Sequence of chain A:
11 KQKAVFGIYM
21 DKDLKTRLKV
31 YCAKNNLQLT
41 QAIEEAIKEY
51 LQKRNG

The following describes two proteins that form a bound complex.

Sequence of chain B:
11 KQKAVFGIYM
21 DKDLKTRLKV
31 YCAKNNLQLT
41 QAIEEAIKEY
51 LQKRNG

Contacts between the two chains:
Residue I43 in chain A contacts residue F16 in chain B (closest heavy-atom distance 3.4 Å).
Residue E44 in chain A is in contact with residue M20 in chain B (closest heavy-atom distance 3.3 Å).
Residue K53 in chain A interacts with residue E49 in chain B (closest heavy-atom distance 2.6 Å).
Residue F16 in chain A interacts with residue K25 in chain B (closest heavy-atom distance 3.5 Å).
Residue L28 in chain A is in contact with residue I47 in chain B (closest heavy-atom distance 3.2 Å).
Residue G56 in chain A interacts with residue R27 in chain B (closest heavy-atom distance 2.9 Å).
Residue Y50 in chain A is in contact with residue Y31 in chain B (closest heavy-atom distance 3.1 Å).
Residue M20 in chain A interacts with residue E44 in chain B (closest heavy-atom distance 3.3 Å).
Residue R54 in chain A is in contact with residue Y31 in chain B (closest heavy-atom distance 3.3 Å).
Residue V15 in chain A is in contact with residue I18 in chain B (closest heavy-atom distance 3.2 Å).
Residue T40 in chain A is in contact with residue I18 in chain B (closest heavy-atom distance 3.3 Å).
Residue F16 in chain A is in contact with residue F16 in chain B (closest heavy-atom distance 2.9 Å).
Residue F16 in chain A interacts with residue I43 in chain B (closest heavy-atom distance 3.4 Å).
Residue F16 in chain A contacts residue I18 in chain B (closest heavy-atom distance 3.0 Å).
Residue Y50 in chain A interacts with residue E45 in chain B (closest heavy-atom distance 3.5 Å).
Residue Y31 in chain A contacts residue N55 in chain B (closest heavy-atom distance 3.2 Å).
Residue V15 in chain A is in contact with residue Y19 in chain B (closest heavy-atom distance 3.5 Å).
Residue K11 in chain A contacts residue D21 in chain B (closest heavy-atom distance 2.6 Å).
Residue L39 in chain A contacts residue F16 in chain B (closest heavy-atom distance 3.4 Å).
Residue I47 in chain A interacts with residue I43 in chain B (closest heavy-atom distance 3.5 Å).
Residue Y19 in chain A is in contact with residue A14 in chain B (closest heavy-atom distance 3.1 Å).
Residue Y50 in chain A is in contact with residue A46 in chain B (closest heavy-atom distance 3.2 Å).
Residue I18 in chain A is in contact with residue V15 in chain B (closest heavy-atom distance 3.2 Å).
Residue E44 in chain A contacts residue D21 in chain B (closest heavy-atom distance 2.8 Å).
Residue Y31 in chain A is in contact with residue Y50 in chain B (closest heavy-atom distance 3.0 Å).
Residue D21 in chain A interacts with residue Q12 in chain B (closest heavy-atom distance 3.1 Å).
Residue R27 in chain A contacts residue L51 in chain B (closest heavy-atom distance 3.3 Å).
Residue R27 in chain A contacts residue G56 in chain B (closest heavy-atom distance 2.9 Å).
Residue Y19 in chain A contacts residue T40 in chain B (closest heavy-atom distance 3.3 Å).
Residue F16 in chain A contacts residue L39 in chain B (closest heavy-atom distance 3.4 Å).
Residue Q12 in chain A interacts with residue K22 in chain B (closest heavy-atom distance 2.8 Å).
Residue I18 in chain A contacts residue F16 in chain B (closest heavy-atom distance 3.0 Å).
Residue A46 in chain A contacts residue I47 in chain B (closest heavy-atom distance 3.4 Å).
Residue L24 in chain A interacts with residue I47 in chain B (closest heavy-atom distance 3.2 Å).
Residue K34 in chain A is in contact with residue G56 in chain B (closest heavy-atom distance 2.7 Å).
Residue E49 in chain A interacts with residue K53 in chain B (closest heavy-atom distance 2.6 Å).
Residue G56 in chain A is in contact with residue K34 in chain B (closest heavy-atom distance 2.7 Å).
Residue K22 in chain A contacts residue Q12 in chain B (closest heavy-atom distance 2.8 Å).
Residue M20 in chain A contacts residue A14 in chain B (closest heavy-atom distance 2.7 Å).
Residue D21 in chain A contacts residue K11 in chain B (closest heavy-atom distance 2.6 Å).
Residue A46 in chain A interacts with residue Y50 in chain B (closest heavy-atom distance 3.2 Å).
Residue E45 in chain A is in contact with residue Y50 in chain B (closest heavy-atom distance 3.5 Å).
Residue A14 in chain A is in contact with residue Y19 in chain B (closest heavy-atom distance 3.1 Å).
Residue L51 in chain A interacts with residue R27 in chain B (closest heavy-atom distance 3.3 Å).
Residue I18 in chain A interacts with residue T40 in chain B (closest heavy-atom distance 3.3 Å).
Residue Y19 in chain A is in contact with residue V15 in chain B (closest heavy-atom distance 3.5 Å).
Residue K25 in chain A interacts with residue F16 in chain B (closest heavy-atom distance 3.5 Å).
Residue R54 in chain A contacts residue E49 in chain B (closest heavy-atom distance 2.7 Å).
Residue Q12 in chain A is in contact with residue D21 in chain B (closest heavy-atom distance 3.1 Å).
Residue F16 in chain A interacts with residue G17 in chain B (closest heavy-atom distance 3.0 Å).
Residue D21 in chain A is in contact with residue E44 in chain B (closest heavy-atom distance 2.8 Å).
Residue I47 in chain A interacts with residue L28 in chain B (closest heavy-atom distance 3.2 Å).
Residue I47 in chain A is in contact with residue A46 in chain B (closest heavy-atom distance 3.4 Å).
Residue E49 in chain A is in contact with residue R54 in chain B (closest heavy-atom distance 2.7 Å).
Residue I47 in chain A is in contact with residue L24 in chain B (closest heavy-atom distance 3.2 Å).
Residue G17 in chain A contacts residue F16 in chain B (closest heavy-atom distance 3.0 Å).
Residue N55 in chain A contacts residue Y31 in chain B (closest heavy-atom distance 3.2 Å).
Residue T40 in chain A is in contact with residue Y19 in chain B (closest heavy-atom distance 3.3 Å).
Residue Y31 in chain A interacts with residue R54 in chain B (closest heavy-atom distance 3.3 Å).
Residue A14 in chain A contacts residue M20 in chain B (closest heavy-atom distance 2.7 Å).